Sequence of chain B:
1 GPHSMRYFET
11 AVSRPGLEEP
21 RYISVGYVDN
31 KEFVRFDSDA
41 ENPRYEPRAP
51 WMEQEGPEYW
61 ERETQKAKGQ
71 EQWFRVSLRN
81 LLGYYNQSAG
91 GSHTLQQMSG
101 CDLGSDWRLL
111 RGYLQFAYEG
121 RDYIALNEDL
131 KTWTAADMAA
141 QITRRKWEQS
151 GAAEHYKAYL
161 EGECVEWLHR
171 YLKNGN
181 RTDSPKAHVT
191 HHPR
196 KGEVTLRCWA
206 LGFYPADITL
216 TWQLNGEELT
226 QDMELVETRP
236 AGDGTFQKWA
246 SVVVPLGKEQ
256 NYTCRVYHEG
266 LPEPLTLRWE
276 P

Sequence of chain A:
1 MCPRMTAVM

Contacts between the two chains:
Residue H155 in chain B interacts with residue T6 in chain A (closest heavy-atom distance 3.5 Å).
Residue E9 in chain B is in contact with residue P3 in chain A (closest heavy-atom distance 3.7 Å).
Residue Q70 in chain B interacts with residue P3 in chain A (closest heavy-atom distance 3.5 Å).
Residue Y159 in chain B is in contact with residue M1 in chain A (closest heavy-atom distance 2.5 Å).
Residue Y59 in chain B interacts with residue M1 in chain A (closest heavy-atom distance 4.4 Å).
Residue S77 in chain B contacts residue M9 in chain A (closest heavy-atom distance 3.1 Å).
Residue W167 in chain B is in contact with residue M1 in chain A (closest heavy-atom distance 3.6 Å).
Residue W73 in chain B contacts residue T6 in chain A (closest heavy-atom distance 3.0 Å).
Residue W73 in chain B is in contact with residue V8 in chain A (closest heavy-atom distance 3.4 Å).
Residue K66 in chain B interacts with residue R4 in chain A (closest heavy-atom distance 4.7 Å).
Residue I124 in chain B contacts residue M9 in chain A (closest heavy-atom distance 4.7 Å).
Residue T143 in chain B is in contact with residue M9 in chain A (closest heavy-atom distance 2.8 Å).
Residue L81 in chain B is in contact with residue M9 in chain A (closest heavy-atom distance 3.6 Å).
Residue F116 in chain B interacts with residue M5 in chain A (closest heavy-atom distance 3.8 Å).
Residue S99 in chain B is in contact with residue P3 in chain A (closest heavy-atom distance 3.3 Å).
Residue A67 in chain B is in contact with residue C2 in chain A (closest heavy-atom distance 4.9 Å).
Residue Y45 in chain B is in contact with residue C2 in chain A (closest heavy-atom distance 3.7 Å).
Residue K66 in chain B is in contact with residue P3 in chain A (closest heavy-atom distance 4.8 Å).
Residue Q70 in chain B contacts residue M5 in chain A (closest heavy-atom distance 3.0 Å).
Residue F74 in chain B contacts residue M5 in chain A (closest heavy-atom distance 4.8 Å).
Residue Y156 in chain B contacts residue M5 in chain A (closest heavy-atom distance 3.3 Å).
Residue Y123 in chain B contacts residue M9 in chain A (closest heavy-atom distance 4.0 Å).
Residue Y7 in chain B is in contact with residue M1 in chain A (closest heavy-atom distance 3.1 Å).
Residue W147 in chain B is in contact with residue V8 in chain A (closest heavy-atom distance 2.9 Å).
Residue E63 in chain B contacts residue C2 in chain A (closest heavy-atom distance 3.1 Å).
Residue N80 in chain B contacts residue M9 in chain A (closest heavy-atom distance 2.9 Å).
Residue K66 in chain B is in contact with residue C2 in chain A (closest heavy-atom distance 3.0 Å).
Residue K66 in chain B interacts with residue M1 in chain A (closest heavy-atom distance 3.3 Å).
Residue Y159 in chain B interacts with residue P3 in chain A (closest heavy-atom distance 3.5 Å).
Residue L95 in chain B contacts residue M9 in chain A (closest heavy-atom distance 3.8 Å).
Residue W73 in chain B is in contact with residue M9 in chain A (closest heavy-atom distance 3.8 Å).
Residue K146 in chain B contacts residue V8 in chain A (closest heavy-atom distance 3.7 Å).
Residue L114 in chain B is in contact with residue M5 in chain A (closest heavy-atom distance 4.7 Å).
Residue Y156 in chain B contacts residue R4 in chain A (closest heavy-atom distance 3.8 Å).
Residue W147 in chain B is in contact with residue A7 in chain A (closest heavy-atom distance 3.4 Å).
Residue V76 in chain B contacts residue V8 in chain A (closest heavy-atom distance 4.0 Å).
Residue S77 in chain B interacts with residue V8 in chain A (closest heavy-atom distance 3.8 Å).
Residue E63 in chain B is in contact with residue M1 in chain A (closest heavy-atom distance 3.7 Å).
Residue W73 in chain B interacts with residue M5 in chain A (closest heavy-atom distance 3.4 Å).
Residue A152 in chain B interacts with residue T6 in chain A (closest heavy-atom distance 3.6 Å).
Residue N80 in chain B interacts with residue V8 in chain A (closest heavy-atom distance 4.0 Å).
Residue K146 in chain B contacts residue M9 in chain A (closest heavy-atom distance 3.3 Å).
Residue Y7 in chain B contacts residue P3 in chain A (closest heavy-atom distance 4.0 Å).
Residue Y84 in chain B contacts residue M9 in chain A (closest heavy-atom distance 2.6 Å).
Residue Y7 in chain B is in contact with residue C2 in chain A (closest heavy-atom distance 3.5 Å).
Residue Q70 in chain B contacts residue R4 in chain A (closest heavy-atom distance 3.6 Å).
Residue Y159 in chain B is in contact with residue C2 in chain A (closest heavy-atom distance 3.7 Å).
Residue W147 in chain B is in contact with residue M9 in chain A (closest heavy-atom distance 3.8 Å).
Residue F116 in chain B is in contact with residue M9 in chain A (closest heavy-atom distance 3.4 Å).
Residue S150 in chain B contacts residue A7 in chain A (closest heavy-atom distance 3.9 Å).
Residue H155 in chain B interacts with residue R4 in chain A (closest heavy-atom distance 2.9 Å).
Residue Y156 in chain B contacts residue T6 in chain A (closest heavy-atom distance 2.9 Å).
Residue A152 in chain B is in contact with residue A7 in chain A (closest heavy-atom distance 5.0 Å).
Residue Q97 in chain B interacts with residue P3 in chain A (closest heavy-atom distance 3.9 Å).
Residue M5 in chain B is in contact with residue M1 in chain A (closest heavy-atom distance 4.4 Å).
Residue Y171 in chain B contacts residue M1 in chain A (closest heavy-atom distance 2.7 Å).
Residue Y156 in chain B interacts with residue A7 in chain A (closest heavy-atom distance 4.5 Å).
Residue W73 in chain B is in contact with residue A7 in chain A (closest heavy-atom distance 3.1 Å).
Residue Q97 in chain B contacts residue M5 in chain A (closest heavy-atom distance 3.2 Å).
Residue E163 in chain B contacts residue M1 in chain A (closest heavy-atom distance 3.2 Å).

This data describes a binding interaction between two proteins.